This data describes a binding interaction between two proteins.

Sequence of the first protein:
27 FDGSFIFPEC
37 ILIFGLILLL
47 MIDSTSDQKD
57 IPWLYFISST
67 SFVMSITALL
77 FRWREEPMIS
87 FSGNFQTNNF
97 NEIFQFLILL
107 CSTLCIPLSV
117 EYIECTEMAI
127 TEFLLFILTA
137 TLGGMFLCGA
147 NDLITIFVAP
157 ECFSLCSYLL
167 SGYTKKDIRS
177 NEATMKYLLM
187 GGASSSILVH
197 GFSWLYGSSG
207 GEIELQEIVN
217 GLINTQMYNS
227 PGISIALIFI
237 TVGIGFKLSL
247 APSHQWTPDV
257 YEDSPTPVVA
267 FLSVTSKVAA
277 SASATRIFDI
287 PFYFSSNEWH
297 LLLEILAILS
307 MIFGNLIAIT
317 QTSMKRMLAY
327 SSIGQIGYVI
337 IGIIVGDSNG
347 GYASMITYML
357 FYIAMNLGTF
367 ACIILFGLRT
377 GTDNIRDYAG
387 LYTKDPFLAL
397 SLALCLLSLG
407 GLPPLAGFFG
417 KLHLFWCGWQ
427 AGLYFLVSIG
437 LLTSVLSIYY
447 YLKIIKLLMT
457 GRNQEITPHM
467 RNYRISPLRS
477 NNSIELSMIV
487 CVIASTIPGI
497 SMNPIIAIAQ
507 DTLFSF

Sequence of the second protein:
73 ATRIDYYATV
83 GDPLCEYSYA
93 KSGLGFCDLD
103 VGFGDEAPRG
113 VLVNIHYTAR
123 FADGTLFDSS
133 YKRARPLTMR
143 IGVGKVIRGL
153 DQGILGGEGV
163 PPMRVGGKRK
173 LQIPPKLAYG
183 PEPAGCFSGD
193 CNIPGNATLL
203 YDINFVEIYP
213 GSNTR

Residue-level contacts at the interface:
Residue Q222 in the first protein contacts residue Y181 in the second protein (closest heavy-atom distance 3.9 Å).
Residue N225 in the first protein contacts residue R75 in the second protein (closest heavy-atom distance 3.5 Å).
Residue N216 in the first protein contacts residue V148 in the second protein (closest heavy-atom distance 3.4 Å).
Residue N220 in the first protein contacts residue I149 in the second protein (closest heavy-atom distance 3.4 Å).
Residue F512 in the first protein is in contact with residue Y211 in the second protein (closest heavy-atom distance 3.9 Å).
Residue Y224 in the first protein interacts with residue D77 in the second protein (closest heavy-atom distance 4.0 Å).
Residue N216 in the first protein interacts with residue L139 in the second protein (closest heavy-atom distance 4.0 Å).
Residue P83 in the first protein contacts residue G213 in the second protein (closest heavy-atom distance 3.4 Å).
Residue F512 in the first protein contacts residue P212 in the second protein (closest heavy-atom distance 3.9 Å).
Residue N225 in the first protein is in contact with residue F189 in the second protein (closest heavy-atom distance 3.1 Å).
Residue Y224 in the first protein interacts with residue D130 in the second protein (closest heavy-atom distance 3.1 Å).
Residue F512 in the first protein interacts with residue E209 in the second protein (closest heavy-atom distance 3.7 Å).
Residue Q212 in the first protein contacts residue Y211 in the second protein (closest heavy-atom distance 3.5 Å).
Residue N220 in the first protein contacts residue K147 in the second protein (closest heavy-atom distance 2.4 Å).
Residue N225 in the first protein is in contact with residue N194 in the second protein (closest heavy-atom distance 2.8 Å).
Residue Y224 in the first protein interacts with residue F129 in the second protein (closest heavy-atom distance 3.3 Å).
Residue M84 in the first protein contacts residue G213 in the second protein (closest heavy-atom distance 3.9 Å).
Residue S88 in the first protein interacts with residue N215 in the second protein (closest heavy-atom distance 4.0 Å).
Residue N225 in the first protein contacts residue D77 in the second protein (closest heavy-atom distance 4.0 Å).
Residue E213 in the first protein contacts residue L114 in the second protein (closest heavy-atom distance 3.6 Å).
Residue N216 in the first protein interacts with residue K147 in the second protein (closest heavy-atom distance 3.3 Å).
Residue D285 in the first protein interacts with residue R137 in the second protein (closest heavy-atom distance 2.4 Å).
Residue F87 in the first protein is in contact with residue N215 in the second protein (closest heavy-atom distance 4.0 Å).
Residue I85 in the first protein contacts residue G213 in the second protein (closest heavy-atom distance 3.2 Å).
Residue N216 in the first protein interacts with residue M141 in the second protein (closest heavy-atom distance 3.4 Å).
Residue N220 in the first protein is in contact with residue Y181 in the second protein (closest heavy-atom distance 2.5 Å).
Residue Y289 in the first protein is in contact with residue P138 in the second protein (closest heavy-atom distance 3.8 Å).
Residue F290 in the first protein contacts residue R135 in the second protein (closest heavy-atom distance 3.7 Å).
Residue Q212 in the first protein is in contact with residue T140 in the second protein (closest heavy-atom distance 3.1 Å).
Residue T221 in the first protein contacts residue G187 in the second protein (closest heavy-atom distance 3.9 Å).
Residue I219 in the first protein interacts with residue R135 in the second protein (closest heavy-atom distance 3.5 Å).
Residue Q222 in the first protein contacts residue G187 in the second protein (closest heavy-atom distance 3.8 Å).
Residue I219 in the first protein contacts residue Y181 in the second protein (closest heavy-atom distance 3.3 Å).
Residue E213 in the first protein contacts residue R142 in the second protein (closest heavy-atom distance 2.5 Å).
Residue F512 in the first protein contacts residue N116 in the second protein (closest heavy-atom distance 3.4 Å).
Residue F512 in the first protein contacts residue R137 in the second protein (closest heavy-atom distance 2.8 Å).
Residue G89 in the first protein contacts residue N215 in the second protein (closest heavy-atom distance 3.5 Å).
Residue Q222 in the first protein is in contact with residue D130 in the second protein (closest heavy-atom distance 3.5 Å).
Residue P227 in the first protein is in contact with residue F189 in the second protein (closest heavy-atom distance 3.8 Å).
Residue M84 in the first protein interacts with residue S214 in the second protein (closest heavy-atom distance 3.3 Å).
Residue S88 in the first protein is in contact with residue R217 in the second protein (closest heavy-atom distance 3.2 Å).
Residue I219 in the first protein interacts with residue Y119 in the second protein (closest heavy-atom distance 3.5 Å).
Residue F27 in the first protein is in contact with residue R217 in the second protein (closest heavy-atom distance 3.3 Å).
Residue N220 in the first protein contacts residue V148 in the second protein (closest heavy-atom distance 3.3 Å).
Residue F87 in the first protein interacts with residue R217 in the second protein (closest heavy-atom distance 3.1 Å).
Residue E208 in the first protein interacts with residue K147 in the second protein (closest heavy-atom distance 3.2 Å).
Residue I219 in the first protein contacts residue L139 in the second protein (closest heavy-atom distance 3.3 Å).
Residue Q92 in the first protein contacts residue Y211 in the second protein (closest heavy-atom distance 3.4 Å).
Residue N216 in the first protein is in contact with residue T140 in the second protein (closest heavy-atom distance 3.4 Å).
Residue S86 in the first protein is in contact with residue R217 in the second protein (closest heavy-atom distance 2.8 Å).
Residue Q222 in the first protein interacts with residue A186 in the second protein (closest heavy-atom distance 3.9 Å).
Residue Q212 in the first protein contacts residue L114 in the second protein (closest heavy-atom distance 3.9 Å).
Residue Y289 in the first protein contacts residue R135 in the second protein (closest heavy-atom distance 3.7 Å).
Residue Y289 in the first protein interacts with residue R137 in the second protein (closest heavy-atom distance 3.7 Å).
Residue Q222 in the first protein contacts residue I195 in the second protein (closest heavy-atom distance 3.8 Å).
Residue Q222 in the first protein is in contact with residue N194 in the second protein (closest heavy-atom distance 2.8 Å).
Residue Y224 in the first protein is in contact with residue K134 in the second protein (closest heavy-atom distance 4.1 Å).
Residue I219 in the first protein interacts with residue D130 in the second protein (closest heavy-atom distance 4.1 Å).
Residue I286 in the first protein contacts residue R137 in the second protein (closest heavy-atom distance 3.8 Å).
Residue E213 in the first protein contacts residue K147 in the second protein (closest heavy-atom distance 2.3 Å).